The following describes two proteins that form a bound complex.

Sequence of the first protein:
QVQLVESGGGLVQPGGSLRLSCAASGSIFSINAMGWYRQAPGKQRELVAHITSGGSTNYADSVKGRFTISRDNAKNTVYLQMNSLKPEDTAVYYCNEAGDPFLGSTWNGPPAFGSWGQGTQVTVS

Sequence of the second protein:
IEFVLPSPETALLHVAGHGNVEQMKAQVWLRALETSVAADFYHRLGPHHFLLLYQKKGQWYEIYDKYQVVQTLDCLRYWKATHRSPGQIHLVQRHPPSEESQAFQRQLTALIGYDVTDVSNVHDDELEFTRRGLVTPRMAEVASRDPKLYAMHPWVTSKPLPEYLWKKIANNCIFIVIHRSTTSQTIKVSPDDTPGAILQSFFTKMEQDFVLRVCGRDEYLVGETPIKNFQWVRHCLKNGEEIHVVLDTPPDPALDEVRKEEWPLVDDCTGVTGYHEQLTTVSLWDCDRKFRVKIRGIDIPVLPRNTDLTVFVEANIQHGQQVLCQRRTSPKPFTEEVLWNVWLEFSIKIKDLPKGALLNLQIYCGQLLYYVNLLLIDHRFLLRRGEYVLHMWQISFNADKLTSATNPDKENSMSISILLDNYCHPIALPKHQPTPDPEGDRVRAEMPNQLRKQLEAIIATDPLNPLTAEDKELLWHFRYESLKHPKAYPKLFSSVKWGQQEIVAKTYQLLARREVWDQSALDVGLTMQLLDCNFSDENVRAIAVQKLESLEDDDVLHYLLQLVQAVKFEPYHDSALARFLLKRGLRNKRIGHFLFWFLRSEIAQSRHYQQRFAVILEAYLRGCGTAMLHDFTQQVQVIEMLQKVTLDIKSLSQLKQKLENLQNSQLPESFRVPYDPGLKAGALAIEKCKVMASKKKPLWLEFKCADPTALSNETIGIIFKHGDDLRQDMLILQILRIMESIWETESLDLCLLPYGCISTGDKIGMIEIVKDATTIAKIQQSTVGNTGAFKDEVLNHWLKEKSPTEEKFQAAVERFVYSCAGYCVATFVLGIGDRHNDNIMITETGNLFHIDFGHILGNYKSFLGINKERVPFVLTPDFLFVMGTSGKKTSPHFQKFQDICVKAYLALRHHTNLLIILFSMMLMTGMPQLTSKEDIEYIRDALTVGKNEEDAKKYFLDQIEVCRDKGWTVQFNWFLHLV

Residue-level contacts at the interface:
Residue I854 in the second protein contacts residue F102 in the first protein (closest heavy-atom distance 4.0 Å).
Residue D655 in the second protein interacts with residue G104 in the first protein (closest heavy-atom distance 2.9 Å).
Residue L651 in the second protein is in contact with residue S105 in the first protein (closest heavy-atom distance 4.3 Å).
Residue S204 in the second protein interacts with residue G104 in the first protein (closest heavy-atom distance 3.3 Å).
Residue W212 in the second protein interacts with residue D61 in the first protein (closest heavy-atom distance 4.0 Å).
Residue S620 in the second protein contacts residue F113 in the first protein (closest heavy-atom distance 4.2 Å).
Residue P206 in the second protein interacts with residue N58 in the first protein (closest heavy-atom distance 3.9 Å).
Residue D655 in the second protein interacts with residue F102 in the first protein (closest heavy-atom distance 4.2 Å).
Residue P206 in the second protein contacts residue D61 in the first protein (closest heavy-atom distance 3.3 Å).
Residue T857 in the second protein interacts with residue F102 in the first protein (closest heavy-atom distance 3.8 Å).
Residue T857 in the second protein is in contact with residue N58 in the first protein (closest heavy-atom distance 3.4 Å).
Residue Q619 in the second protein is in contact with residue F113 in the first protein (closest heavy-atom distance 3.0 Å).
Residue K205 in the second protein is in contact with residue F102 in the first protein (closest heavy-atom distance 3.1 Å).
Residue Q619 in the second protein interacts with residue G114 in the first protein (closest heavy-atom distance 3.5 Å).
Residue P206 in the second protein is in contact with residue Y59 in the first protein (closest heavy-atom distance 3.6 Å).
Residue A621 in the second protein is in contact with residue F113 in the first protein (closest heavy-atom distance 3.6 Å).
Residue E556 in the second protein contacts residue I28 in the first protein (closest heavy-atom distance 4.4 Å).
Residue L207 in the second protein interacts with residue K64 in the first protein (closest heavy-atom distance 3.1 Å).
Residue S853 in the second protein interacts with residue F102 in the first protein (closest heavy-atom distance 4.1 Å).
Residue L622 in the second protein is in contact with residue S105 in the first protein (closest heavy-atom distance 3.6 Å).
Residue H1023 in the second protein interacts with residue F102 in the first protein (closest heavy-atom distance 3.2 Å).
Residue V624 in the second protein contacts residue L103 in the first protein (closest heavy-atom distance 4.2 Å).
Residue W212 in the second protein interacts with residue K64 in the first protein (closest heavy-atom distance 3.5 Å).
Residue P206 in the second protein contacts residue W107 in the first protein (closest heavy-atom distance 3.5 Å).
Residue A621 in the second protein is in contact with residue A98 in the first protein (closest heavy-atom distance 3.1 Å).
Residue V624 in the second protein interacts with residue F102 in the first protein (closest heavy-atom distance 4.2 Å).
Residue A621 in the second protein contacts residue G99 in the first protein (closest heavy-atom distance 3.8 Å).
Residue L207 in the second protein contacts residue D61 in the first protein (closest heavy-atom distance 2.9 Å).
Residue P206 in the second protein contacts residue A60 in the first protein (closest heavy-atom distance 4.2 Å).
Residue E652 in the second protein interacts with residue G104 in the first protein (closest heavy-atom distance 3.3 Å).
Residue H585 in the second protein interacts with residue I28 in the first protein (closest heavy-atom distance 3.3 Å).
Residue L651 in the second protein interacts with residue L103 in the first protein (closest heavy-atom distance 3.5 Å).
Residue E652 in the second protein interacts with residue S105 in the first protein (closest heavy-atom distance 4.3 Å).
Residue Y659 in the second protein is in contact with residue F102 in the first protein (closest heavy-atom distance 3.4 Å).
Residue K587 in the second protein is in contact with residue N32 in the first protein (closest heavy-atom distance 3.3 Å).
Residue K205 in the second protein interacts with residue L103 in the first protein (closest heavy-atom distance 4.3 Å).
Residue S650 in the second protein is in contact with residue S105 in the first protein (closest heavy-atom distance 3.2 Å).
Residue Q619 in the second protein is in contact with residue P111 in the first protein (closest heavy-atom distance 4.1 Å).
Residue A560 in the second protein is in contact with residue I31 in the first protein (closest heavy-atom distance 3.9 Å).
Residue H1023 in the second protein is in contact with residue P101 in the first protein (closest heavy-atom distance 4.3 Å).
Residue E556 in the second protein is in contact with residue S27 in the first protein (closest heavy-atom distance 2.7 Å).
Residue D655 in the second protein contacts residue S105 in the first protein (closest heavy-atom distance 3.2 Å).
Residue V624 in the second protein interacts with residue D100 in the first protein (closest heavy-atom distance 3.5 Å).
Residue L622 in the second protein contacts residue D100 in the first protein (closest heavy-atom distance 2.8 Å).
Residue L1026 in the second protein is in contact with residue F102 in the first protein (closest heavy-atom distance 4.0 Å).
Residue K205 in the second protein interacts with residue G104 in the first protein (closest heavy-atom distance 3.6 Å).
Residue H1022 in the second protein interacts with residue S56 in the first protein (closest heavy-atom distance 4.4 Å).
Residue S204 in the second protein interacts with residue W107 in the first protein (closest heavy-atom distance 3.3 Å).
Residue E858 in the second protein is in contact with residue S56 in the first protein (closest heavy-atom distance 3.7 Å).
Residue I559 in the second protein is in contact with residue I31 in the first protein (closest heavy-atom distance 4.2 Å).
Residue T857 in the second protein contacts residue P101 in the first protein (closest heavy-atom distance 3.1 Å).
Residue K205 in the second protein is in contact with residue W107 in the first protein (closest heavy-atom distance 4.2 Å).
Residue P206 in the second protein interacts with residue K64 in the first protein (closest heavy-atom distance 3.4 Å).
Residue K587 in the second protein is in contact with residue I31 in the first protein (closest heavy-atom distance 4.1 Å).
Residue S204 in the second protein is in contact with residue N108 in the first protein (closest heavy-atom distance 3.2 Å).
Residue D623 in the second protein is in contact with residue D100 in the first protein (closest heavy-atom distance 3.1 Å).
Residue Q619 in the second protein contacts residue A112 in the first protein (closest heavy-atom distance 3.2 Å).
Residue E209 in the second protein contacts residue K64 in the first protein (closest heavy-atom distance 3.9 Å).
Residue K288 in the second protein contacts residue D61 in the first protein (closest heavy-atom distance 3.7 Å).
Residue D655 in the second protein is in contact with residue L103 in the first protein (closest heavy-atom distance 3.4 Å).